Sequence of chain B:
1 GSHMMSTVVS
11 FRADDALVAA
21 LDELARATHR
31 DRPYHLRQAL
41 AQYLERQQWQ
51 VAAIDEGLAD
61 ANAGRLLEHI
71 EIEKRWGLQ

The following describes two proteins that form a bound complex.

Sequence of chain A:
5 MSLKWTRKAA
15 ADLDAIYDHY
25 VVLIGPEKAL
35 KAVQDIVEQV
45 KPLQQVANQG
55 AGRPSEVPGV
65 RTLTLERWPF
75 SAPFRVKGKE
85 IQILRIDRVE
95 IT

Interface contacts:
Residue V41 in chain A is in contact with residue E73 in chain B (closest heavy-atom distance 3.9 Å).
Residue L7 in chain A is in contact with residue H69 in chain B (closest heavy-atom distance 3.0 Å).
Residue T10 in chain A interacts with residue G57 in chain B (closest heavy-atom distance 3.3 Å).
Residue V41 in chain A interacts with residue H69 in chain B (closest heavy-atom distance 3.6 Å).
Residue W9 in chain A contacts residue I72 in chain B (closest heavy-atom distance 3.7 Å).
Residue E60 in chain A is in contact with residue Q47 in chain B (closest heavy-atom distance 2.6 Å).
Residue T10 in chain A is in contact with residue A61 in chain B (closest heavy-atom distance 3.9 Å).
Residue V41 in chain A contacts residue I72 in chain B (closest heavy-atom distance 3.9 Å).
Residue L88 in chain A interacts with residue G57 in chain B (closest heavy-atom distance 3.4 Å).
Residue Q38 in chain A contacts residue L78 in chain B (closest heavy-atom distance 3.7 Å).
Residue K45 in chain A contacts residue Q79 in chain B (closest heavy-atom distance 3.8 Å).
Residue A14 in chain A is in contact with residue I72 in chain B (closest heavy-atom distance 3.7 Å).
Residue K8 in chain A contacts residue E68 in chain B (closest heavy-atom distance 3.1 Å).
Residue Q86 in chain A interacts with residue L66 in chain B (closest heavy-atom distance 3.6 Å).
Residue R89 in chain A is in contact with residue A53 in chain B (closest heavy-atom distance 3.0 Å).
Residue E42 in chain A contacts residue E73 in chain B (closest heavy-atom distance 3.2 Å).
Residue L88 in chain A contacts residue L58 in chain B (closest heavy-atom distance 3.6 Å).
Residue D91 in chain A interacts with residue A53 in chain B (closest heavy-atom distance 3.4 Å).
Residue S6 in chain A interacts with residue E68 in chain B (closest heavy-atom distance 3.2 Å).
Residue E60 in chain A interacts with residue V51 in chain B (closest heavy-atom distance 3.6 Å).
Residue R79 in chain A contacts residue N62 in chain B (closest heavy-atom distance 2.9 Å).
Residue Q86 in chain A interacts with residue A61 in chain B (closest heavy-atom distance 3.4 Å).
Residue R79 in chain A interacts with residue L58 in chain B (closest heavy-atom distance 3.7 Å).
Residue K45 in chain A is in contact with residue E73 in chain B (closest heavy-atom distance 3.4 Å).
Residue E94 in chain A is in contact with residue R46 in chain B (closest heavy-atom distance 3.9 Å).
Residue E60 in chain A contacts residue Q50 in chain B (closest heavy-atom distance 3.5 Å).
Residue D18 in chain A interacts with residue R75 in chain B (closest heavy-atom distance 2.9 Å).
Residue V61 in chain A contacts residue I54 in chain B (closest heavy-atom distance 3.8 Å).
Residue Y21 in chain A is in contact with residue W76 in chain B (closest heavy-atom distance 3.6 Å).
Residue T10 in chain A contacts residue L66 in chain B (closest heavy-atom distance 3.9 Å).
Residue D18 in chain A is in contact with residue W76 in chain B (closest heavy-atom distance 3.3 Å).
Residue L88 in chain A is in contact with residue A61 in chain B (closest heavy-atom distance 3.9 Å).
Residue L17 in chain A is in contact with residue I72 in chain B (closest heavy-atom distance 3.6 Å).
Residue P77 in chain A contacts residue I54 in chain B (closest heavy-atom distance 3.8 Å).
Residue E84 in chain A is in contact with residue L66 in chain B (closest heavy-atom distance 3.6 Å).
Residue W9 in chain A interacts with residue H69 in chain B (closest heavy-atom distance 3.0 Å).
Residue V61 in chain A contacts residue L58 in chain B (closest heavy-atom distance 3.8 Å).
Residue R11 in chain A interacts with residue D60 in chain B (closest heavy-atom distance 2.9 Å).
Residue V41 in chain A interacts with residue L78 in chain B (closest heavy-atom distance 3.9 Å).
Residue V93 in chain A interacts with residue Q50 in chain B (closest heavy-atom distance 3.5 Å).
Residue W9 in chain A contacts residue L66 in chain B (closest heavy-atom distance 3.3 Å).
Residue R11 in chain A interacts with residue R65 in chain B (closest heavy-atom distance 2.9 Å).
Residue S59 in chain A contacts residue I54 in chain B (closest heavy-atom distance 3.8 Å).
Residue R92 in chain A contacts residue Q50 in chain B (closest heavy-atom distance 2.9 Å).
Residue R11 in chain A is in contact with residue L67 in chain B (closest heavy-atom distance 3.8 Å).
Residue R79 in chain A interacts with residue A61 in chain B (closest heavy-atom distance 3.6 Å).
Residue K12 in chain A is in contact with residue D60 in chain B (closest heavy-atom distance 2.7 Å).
Residue L17 in chain A interacts with residue W76 in chain B (closest heavy-atom distance 3.6 Å).
Residue W9 in chain A interacts with residue L67 in chain B (closest heavy-atom distance 2.7 Å).
Residue E42 in chain A interacts with residue L78 in chain B (closest heavy-atom distance 3.5 Å).
Residue T10 in chain A interacts with residue D60 in chain B (closest heavy-atom distance 3.7 Å).
Residue K8 in chain A interacts with residue L67 in chain B (closest heavy-atom distance 3.1 Å).
Residue L34 in chain A is in contact with residue W76 in chain B (closest heavy-atom distance 3.7 Å).
Residue R89 in chain A contacts residue E56 in chain B (closest heavy-atom distance 3.1 Å).
Residue T10 in chain A interacts with residue R65 in chain B (closest heavy-atom distance 3.3 Å).
Residue Q38 in chain A is in contact with residue W76 in chain B (closest heavy-atom distance 2.9 Å).
Residue V61 in chain A is in contact with residue V51 in chain B (closest heavy-atom distance 3.9 Å).
Residue V37 in chain A is in contact with residue W76 in chain B (closest heavy-atom distance 3.5 Å).
Residue D91 in chain A interacts with residue Q50 in chain B (closest heavy-atom distance 3.5 Å).
Residue K45 in chain A interacts with residue H69 in chain B (closest heavy-atom distance 3.6 Å).